Sequence of the second protein:
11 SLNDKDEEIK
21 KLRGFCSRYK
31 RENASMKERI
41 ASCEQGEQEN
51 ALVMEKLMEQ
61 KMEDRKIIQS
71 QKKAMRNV

Contacts between the two chains:
Residue C43 in the second protein interacts with residue C43 in the first protein (closest heavy-atom distance 3.7 Å).
Residue K61 in the second protein is in contact with residue L57 in the first protein (closest heavy-atom distance 3.8 Å).
Residue R23 in the second protein is in contact with residue E18 in the first protein (closest heavy-atom distance 2.9 Å).
Residue E47 in the second protein contacts residue E47 in the first protein (closest heavy-atom distance 3.8 Å).
Residue D64 in the second protein contacts residue D64 in the first protein (closest heavy-atom distance 3.7 Å).
Residue S11 in the second protein is in contact with residue K15 in the first protein (closest heavy-atom distance 3.4 Å).
Residue M54 in the second protein interacts with residue L57 in the first protein (closest heavy-atom distance 3.9 Å).
Residue M54 in the second protein interacts with residue V53 in the first protein (closest heavy-atom distance 3.8 Å).
Residue K37 in the second protein contacts residue M36 in the first protein (closest heavy-atom distance 3.4 Å).
Residue I68 in the second protein is in contact with residue D64 in the first protein (closest heavy-atom distance 3.8 Å).
Residue M36 in the second protein interacts with residue K37 in the first protein (closest heavy-atom distance 3.4 Å).
Residue Q71 in the second protein interacts with residue K72 in the first protein (closest heavy-atom distance 3.5 Å).
Residue C26 in the second protein interacts with residue C26 in the first protein (closest heavy-atom distance 3.6 Å).
Residue L22 in the second protein contacts residue L22 in the first protein (closest heavy-atom distance 3.8 Å).
Residue M54 in the second protein contacts residue M54 in the first protein (closest heavy-atom distance 3.6 Å).
Residue I68 in the second protein interacts with residue Q71 in the first protein (closest heavy-atom distance 3.4 Å).
Residue M75 in the second protein is in contact with residue A74 in the first protein (closest heavy-atom distance 3.5 Å).
Residue G46 in the second protein contacts residue E47 in the first protein (closest heavy-atom distance 3.8 Å).
Residue K15 in the second protein is in contact with residue D16 in the first protein (closest heavy-atom distance 2.7 Å).
Residue N33 in the second protein interacts with residue Y29 in the first protein (closest heavy-atom distance 3.8 Å).
Residue C26 in the second protein is in contact with residue L22 in the first protein (closest heavy-atom distance 3.9 Å).
Residue D16 in the second protein interacts with residue K15 in the first protein (closest heavy-atom distance 3.2 Å).
Residue I40 in the second protein contacts residue M36 in the first protein (closest heavy-atom distance 3.6 Å).
Residue C26 in the second protein contacts residue F25 in the first protein (closest heavy-atom distance 3.7 Å).
Residue K61 in the second protein contacts residue Q60 in the first protein (closest heavy-atom distance 2.9 Å).
Residue C26 in the second protein is in contact with residue Y29 in the first protein (closest heavy-atom distance 3.8 Å).
Residue D64 in the second protein is in contact with residue K61 in the first protein (closest heavy-atom distance 3.8 Å).
Residue R23 in the second protein contacts residue L22 in the first protein (closest heavy-atom distance 3.7 Å).
Residue K15 in the second protein contacts residue I19 in the first protein (closest heavy-atom distance 3.8 Å).
Residue I19 in the second protein is in contact with residue I19 in the first protein (closest heavy-atom distance 3.5 Å).
Residue M36 in the second protein contacts residue M36 in the first protein (closest heavy-atom distance 3.8 Å).
Residue I19 in the second protein contacts residue K15 in the first protein (closest heavy-atom distance 3.7 Å).
Residue I40 in the second protein interacts with residue I40 in the first protein (closest heavy-atom distance 3.4 Å).
Residue M75 in the second protein is in contact with residue M75 in the first protein (closest heavy-atom distance 3.7 Å).
Residue Y29 in the second protein interacts with residue K30 in the first protein (closest heavy-atom distance 3.4 Å).
Residue M54 in the second protein is in contact with residue N50 in the first protein (closest heavy-atom distance 3.5 Å).
Residue D64 in the second protein contacts residue I68 in the first protein (closest heavy-atom distance 3.9 Å).
Residue I68 in the second protein interacts with residue I68 in the first protein (closest heavy-atom distance 3.5 Å).
Residue E18 in the second protein contacts residue I19 in the first protein (closest heavy-atom distance 3.3 Å).
Residue Q71 in the second protein is in contact with residue Q71 in the first protein (closest heavy-atom distance 2.8 Å).
Residue V78 in the second protein contacts residue R79 in the first protein (closest heavy-atom distance 3.2 Å).
Residue Q60 in the second protein contacts residue K61 in the first protein (closest heavy-atom distance 3.2 Å).
Residue Y29 in the second protein is in contact with residue Y29 in the first protein (closest heavy-atom distance 3.5 Å).
Residue E47 in the second protein interacts with residue C43 in the first protein (closest heavy-atom distance 3.4 Å).
Residue N50 in the second protein contacts residue M54 in the first protein (closest heavy-atom distance 3.3 Å).
Residue K72 in the second protein contacts residue Q71 in the first protein (closest heavy-atom distance 2.7 Å).
Residue N33 in the second protein is in contact with residue N33 in the first protein (closest heavy-atom distance 2.2 Å).
Residue C43 in the second protein interacts with residue E47 in the first protein (closest heavy-atom distance 3.5 Å).
Residue E47 in the second protein contacts residue G46 in the first protein (closest heavy-atom distance 3.7 Å).
Residue I19 in the second protein contacts residue L22 in the first protein (closest heavy-atom distance 3.6 Å).
Residue Y29 in the second protein contacts residue N33 in the first protein (closest heavy-atom distance 3.6 Å).
Residue D64 in the second protein contacts residue R65 in the first protein (closest heavy-atom distance 3.4 Å).
Residue A74 in the second protein contacts residue M75 in the first protein (closest heavy-atom distance 3.7 Å).
Residue K30 in the second protein interacts with residue Y29 in the first protein (closest heavy-atom distance 3.5 Å).
Residue Q71 in the second protein is in contact with residue I68 in the first protein (closest heavy-atom distance 3.1 Å).
Residue I67 in the second protein interacts with residue I68 in the first protein (closest heavy-atom distance 3.9 Å).
Residue N50 in the second protein interacts with residue N50 in the first protein (closest heavy-atom distance 3.2 Å).
Residue I40 in the second protein interacts with residue R39 in the first protein (closest heavy-atom distance 3.6 Å).
Residue K61 in the second protein contacts residue D64 in the first protein (closest heavy-atom distance 3.7 Å).
Residue L57 in the second protein contacts residue M58 in the first protein (closest heavy-atom distance 3.8 Å).

This data describes a binding interaction between two proteins.

Sequence of the first protein:
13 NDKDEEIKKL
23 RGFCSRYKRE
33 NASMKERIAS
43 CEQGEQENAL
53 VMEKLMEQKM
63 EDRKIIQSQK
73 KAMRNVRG